The following describes two proteins that form a bound complex.

Interface contacts:
Residue V161 in protein 1 interacts with residue V141 in protein 2 (closest heavy-atom distance 3.7 Å).
Residue S129 in protein 1 is in contact with residue H75 in protein 2 (closest heavy-atom distance 3.5 Å).
Residue L5 in protein 1 is in contact with residue W48 in protein 2 (closest heavy-atom distance 3.7 Å).
Residue S129 in protein 1 interacts with residue K78 in protein 2 (closest heavy-atom distance 3.0 Å).
Residue F125 in protein 1 is in contact with residue H75 in protein 2 (closest heavy-atom distance 3.4 Å).
Residue D29 in protein 1 contacts residue V20 in protein 2 (closest heavy-atom distance 3.6 Å).
Residue V13 in protein 1 interacts with residue P28 in protein 2 (closest heavy-atom distance 3.4 Å).
Residue V13 in protein 1 is in contact with residue L42 in protein 2 (closest heavy-atom distance 3.6 Å).
Residue R134 in protein 1 interacts with residue D136 in protein 2 (closest heavy-atom distance 3.1 Å).
Residue L61 in protein 1 interacts with residue L25 in protein 2 (closest heavy-atom distance 3.7 Å).
Residue D29 in protein 1 is in contact with residue D19 in protein 2 (closest heavy-atom distance 3.2 Å).
Residue M34 in protein 1 contacts residue S12 in protein 2 (closest heavy-atom distance 3.2 Å).
Residue L128 in protein 1 contacts residue F72 in protein 2 (closest heavy-atom distance 3.6 Å).
Residue P158 in protein 1 interacts with residue G110 in protein 2 (closest heavy-atom distance 3.1 Å).
Residue L74 in protein 1 contacts residue T49 in protein 2 (closest heavy-atom distance 3.2 Å).
Residue T154 in protein 1 interacts with residue V141 in protein 2 (closest heavy-atom distance 3.0 Å).
Residue C159 in protein 1 is in contact with residue S142 in protein 2 (closest heavy-atom distance 2.5 Å).
Residue P11 in protein 1 is in contact with residue Y45 in protein 2 (closest heavy-atom distance 3.4 Å).
Residue A33 in protein 1 interacts with residue S16 in protein 2 (closest heavy-atom distance 3.7 Å).
Residue A131 in protein 1 interacts with residue G79 in protein 2 (closest heavy-atom distance 3.6 Å).
Residue G132 in protein 1 contacts residue P140 in protein 2 (closest heavy-atom distance 3.2 Å).
Residue L50 in protein 1 interacts with residue L21 in protein 2 (closest heavy-atom distance 3.4 Å).
Residue S129 in protein 1 contacts residue Q76 in protein 2 (closest heavy-atom distance 3.5 Å).
Residue Q122 in protein 1 contacts residue W48 in protein 2 (closest heavy-atom distance 2.5 Å).
Residue Y137 in protein 1 is in contact with residue V141 in protein 2 (closest heavy-atom distance 3.5 Å).
Residue P11 in protein 1 interacts with residue L42 in protein 2 (closest heavy-atom distance 3.7 Å).
Residue F30 in protein 1 contacts residue L17 in protein 2 (closest heavy-atom distance 3.6 Å).
Residue E160 in protein 1 contacts residue S142 in protein 2 (closest heavy-atom distance 2.6 Å).
Residue R62 in protein 1 interacts with residue L25 in protein 2 (closest heavy-atom distance 3.5 Å).
Residue L74 in protein 1 interacts with residue W48 in protein 2 (closest heavy-atom distance 3.5 Å).
Residue P133 in protein 1 interacts with residue D137 in protein 2 (closest heavy-atom distance 3.2 Å).
Residue E126 in protein 1 interacts with residue D53 in protein 2 (closest heavy-atom distance 2.9 Å).
Residue M73 in protein 1 is in contact with residue Y45 in protein 2 (closest heavy-atom distance 3.6 Å).
Residue V72 in protein 1 is in contact with residue H33 in protein 2 (closest heavy-atom distance 3.4 Å).
Residue F30 in protein 1 contacts residue S16 in protein 2 (closest heavy-atom distance 3.2 Å).
Residue S152 in protein 1 contacts residue V141 in protein 2 (closest heavy-atom distance 3.7 Å).
Residue E126 in protein 1 interacts with residue H75 in protein 2 (closest heavy-atom distance 3.1 Å).
Residue F125 in protein 1 interacts with residue R50 in protein 2 (closest heavy-atom distance 3.0 Å).
Residue L128 in protein 1 is in contact with residue H75 in protein 2 (closest heavy-atom distance 3.6 Å).
Residue V161 in protein 1 contacts residue S142 in protein 2 (closest heavy-atom distance 3.6 Å).
Residue F125 in protein 1 interacts with residue S51 in protein 2 (closest heavy-atom distance 3.1 Å).
Residue V42 in protein 1 contacts residue L13 in protein 2 (closest heavy-atom distance 3.7 Å).
Residue C159 in protein 1 contacts residue R143 in protein 2 (closest heavy-atom distance 3.1 Å).
Residue I3 in protein 1 contacts residue W48 in protein 2 (closest heavy-atom distance 3.7 Å).
Residue P193 in protein 1 contacts residue R143 in protein 2 (closest heavy-atom distance 3.7 Å).
Residue I14 in protein 1 contacts residue P26 in protein 2 (closest heavy-atom distance 3.7 Å).
Residue E37 in protein 1 interacts with residue S12 in protein 2 (closest heavy-atom distance 3.2 Å).
Residue P158 in protein 1 interacts with residue S142 in protein 2 (closest heavy-atom distance 3.4 Å).
Residue S129 in protein 1 is in contact with residue G79 in protein 2 (closest heavy-atom distance 3.6 Å).
Residue R134 in protein 1 is in contact with residue V141 in protein 2 (closest heavy-atom distance 3.6 Å).
Residue T154 in protein 1 interacts with residue S142 in protein 2 (closest heavy-atom distance 3.4 Å).
Residue L26 in protein 1 is in contact with residue V20 in protein 2 (closest heavy-atom distance 3.5 Å).
Residue F30 in protein 1 interacts with residue L13 in protein 2 (closest heavy-atom distance 3.7 Å).
Residue I65 in protein 1 is in contact with residue P26 in protein 2 (closest heavy-atom distance 3.3 Å).
Residue P133 in protein 1 interacts with residue K78 in protein 2 (closest heavy-atom distance 3.7 Å).
Residue P158 in protein 1 contacts residue T111 in protein 2 (closest heavy-atom distance 3.6 Å).
Residue E58 in protein 1 is in contact with residue A23 in protein 2 (closest heavy-atom distance 3.3 Å).
Residue R134 in protein 1 contacts residue D137 in protein 2 (closest heavy-atom distance 3.5 Å).
Residue Q122 in protein 1 interacts with residue S51 in protein 2 (closest heavy-atom distance 3.6 Å).
Residue M34 in protein 1 is in contact with residue S16 in protein 2 (closest heavy-atom distance 3.4 Å).

Sequence of protein 2:
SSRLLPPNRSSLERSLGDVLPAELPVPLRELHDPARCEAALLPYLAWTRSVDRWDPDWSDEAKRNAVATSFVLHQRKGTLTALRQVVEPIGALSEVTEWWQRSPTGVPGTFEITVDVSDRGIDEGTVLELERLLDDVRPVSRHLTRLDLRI

Sequence of protein 1:
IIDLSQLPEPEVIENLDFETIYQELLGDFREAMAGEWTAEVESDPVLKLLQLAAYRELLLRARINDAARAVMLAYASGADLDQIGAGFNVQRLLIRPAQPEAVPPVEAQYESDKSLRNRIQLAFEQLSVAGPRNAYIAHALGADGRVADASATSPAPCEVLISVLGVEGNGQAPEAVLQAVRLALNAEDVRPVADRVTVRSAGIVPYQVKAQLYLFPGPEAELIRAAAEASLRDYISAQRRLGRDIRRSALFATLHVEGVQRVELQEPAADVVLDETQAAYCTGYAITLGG